Sequence of protein 1:
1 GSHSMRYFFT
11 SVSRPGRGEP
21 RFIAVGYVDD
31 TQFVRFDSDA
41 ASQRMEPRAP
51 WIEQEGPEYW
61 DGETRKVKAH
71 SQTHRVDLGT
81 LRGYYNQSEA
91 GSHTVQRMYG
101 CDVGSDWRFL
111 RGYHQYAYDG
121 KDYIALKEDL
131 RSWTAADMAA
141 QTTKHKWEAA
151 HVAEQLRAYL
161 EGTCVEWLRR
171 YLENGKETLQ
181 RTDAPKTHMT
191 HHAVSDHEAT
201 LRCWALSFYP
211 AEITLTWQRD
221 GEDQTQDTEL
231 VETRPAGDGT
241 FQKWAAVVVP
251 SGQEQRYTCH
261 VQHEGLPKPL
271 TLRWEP

Interface contacts:
Residue Y123 in protein 1 interacts with residue L9 in protein 2 (closest heavy-atom distance 4.0 Å).
Residue T143 in protein 1 contacts residue L9 in protein 2 (closest heavy-atom distance 2.5 Å).
Residue K66 in protein 1 interacts with residue T6 in protein 2 (closest heavy-atom distance 4.8 Å).
Residue T73 in protein 1 contacts residue L8 in protein 2 (closest heavy-atom distance 3.8 Å).
Residue L81 in protein 1 is in contact with residue L9 in protein 2 (closest heavy-atom distance 3.7 Å).
Residue K146 in protein 1 interacts with residue L9 in protein 2 (closest heavy-atom distance 2.7 Å).
Residue H114 in protein 1 is in contact with residue Q3 in protein 2 (closest heavy-atom distance 4.2 Å).
Residue L156 in protein 1 is in contact with residue Q3 in protein 2 (closest heavy-atom distance 3.3 Å).
Residue Y171 in protein 1 interacts with residue Y1 in protein 2 (closest heavy-atom distance 2.9 Å).
Residue Q155 in protein 1 is in contact with residue R5 in protein 2 (closest heavy-atom distance 2.7 Å).
Residue Q155 in protein 1 is in contact with residue F7 in protein 2 (closest heavy-atom distance 3.8 Å).
Residue H70 in protein 1 is in contact with residue R5 in protein 2 (closest heavy-atom distance 4.9 Å).
Residue K66 in protein 1 is in contact with residue Y1 in protein 2 (closest heavy-atom distance 3.2 Å).
Residue T163 in protein 1 interacts with residue Y1 in protein 2 (closest heavy-atom distance 4.6 Å).
Residue Y116 in protein 1 contacts residue F7 in protein 2 (closest heavy-atom distance 4.1 Å).
Residue K66 in protein 1 is in contact with residue Q3 in protein 2 (closest heavy-atom distance 4.1 Å).
Residue H114 in protein 1 interacts with residue F7 in protein 2 (closest heavy-atom distance 4.7 Å).
Residue V76 in protein 1 interacts with residue L8 in protein 2 (closest heavy-atom distance 3.7 Å).
Residue E63 in protein 1 interacts with residue L2 in protein 2 (closest heavy-atom distance 2.8 Å).
Residue R97 in protein 1 interacts with residue F7 in protein 2 (closest heavy-atom distance 4.8 Å).
Residue R97 in protein 1 is in contact with residue Q3 in protein 2 (closest heavy-atom distance 3.2 Å).
Residue Y59 in protein 1 interacts with residue Y1 in protein 2 (closest heavy-atom distance 3.9 Å).
Residue H70 in protein 1 interacts with residue Q3 in protein 2 (closest heavy-atom distance 3.2 Å).
Residue T143 in protein 1 is in contact with residue L8 in protein 2 (closest heavy-atom distance 4.8 Å).
Residue V67 in protein 1 contacts residue L2 in protein 2 (closest heavy-atom distance 3.6 Å).
Residue T73 in protein 1 interacts with residue F7 in protein 2 (closest heavy-atom distance 3.3 Å).
Residue A69 in protein 1 contacts residue T6 in protein 2 (closest heavy-atom distance 4.1 Å).
Residue M45 in protein 1 is in contact with residue L2 in protein 2 (closest heavy-atom distance 4.4 Å).
Residue H70 in protein 1 is in contact with residue T6 in protein 2 (closest heavy-atom distance 3.7 Å).
Residue H70 in protein 1 interacts with residue L2 in protein 2 (closest heavy-atom distance 4.1 Å).
Residue D77 in protein 1 interacts with residue L9 in protein 2 (closest heavy-atom distance 3.0 Å).
Residue W167 in protein 1 interacts with residue Y1 in protein 2 (closest heavy-atom distance 3.2 Å).
Residue V152 in protein 1 is in contact with residue F7 in protein 2 (closest heavy-atom distance 3.9 Å).
Residue Y159 in protein 1 contacts residue Q3 in protein 2 (closest heavy-atom distance 3.5 Å).
Residue W147 in protein 1 contacts residue L8 in protein 2 (closest heavy-atom distance 2.7 Å).
Residue Y7 in protein 1 is in contact with residue Y1 in protein 2 (closest heavy-atom distance 2.9 Å).
Residue K66 in protein 1 contacts residue L2 in protein 2 (closest heavy-atom distance 3.0 Å).
Residue Y84 in protein 1 contacts residue L9 in protein 2 (closest heavy-atom distance 2.9 Å).
Residue R97 in protein 1 contacts residue R5 in protein 2 (closest heavy-atom distance 4.9 Å).
Residue F9 in protein 1 interacts with residue L2 in protein 2 (closest heavy-atom distance 3.6 Å).
Residue D77 in protein 1 contacts residue L8 in protein 2 (closest heavy-atom distance 3.5 Å).
Residue L156 in protein 1 contacts residue F7 in protein 2 (closest heavy-atom distance 4.7 Å).
Residue E63 in protein 1 interacts with residue Y1 in protein 2 (closest heavy-atom distance 3.4 Å).
Residue W147 in protein 1 is in contact with residue F7 in protein 2 (closest heavy-atom distance 4.0 Å).
Residue T73 in protein 1 is in contact with residue T6 in protein 2 (closest heavy-atom distance 3.1 Å).
Residue M5 in protein 1 is in contact with residue Y1 in protein 2 (closest heavy-atom distance 3.6 Å).
Residue Y159 in protein 1 interacts with residue L2 in protein 2 (closest heavy-atom distance 3.7 Å).
Residue Y159 in protein 1 interacts with residue Y1 in protein 2 (closest heavy-atom distance 2.6 Å).
Residue Q155 in protein 1 contacts residue Q3 in protein 2 (closest heavy-atom distance 4.8 Å).
Residue Y99 in protein 1 contacts residue L2 in protein 2 (closest heavy-atom distance 3.3 Å).
Residue Y116 in protein 1 is in contact with residue L9 in protein 2 (closest heavy-atom distance 3.6 Å).
Residue Y159 in protein 1 is in contact with residue P4 in protein 2 (closest heavy-atom distance 4.0 Å).
Residue K66 in protein 1 contacts residue P4 in protein 2 (closest heavy-atom distance 4.3 Å).
Residue F33 in protein 1 interacts with residue Y1 in protein 2 (closest heavy-atom distance 4.6 Å).
Residue K146 in protein 1 contacts residue L8 in protein 2 (closest heavy-atom distance 4.8 Å).
Residue D77 in protein 1 interacts with residue F7 in protein 2 (closest heavy-atom distance 4.1 Å).
Residue W147 in protein 1 is in contact with residue L9 in protein 2 (closest heavy-atom distance 3.6 Å).
Residue Y7 in protein 1 interacts with residue L2 in protein 2 (closest heavy-atom distance 3.4 Å).
Residue T80 in protein 1 interacts with residue L9 in protein 2 (closest heavy-atom distance 3.9 Å).
Residue Y99 in protein 1 contacts residue Q3 in protein 2 (closest heavy-atom distance 2.9 Å).

This data describes a binding interaction between two proteins.

Sequence of protein 2:
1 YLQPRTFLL